Sequence of protein 2:
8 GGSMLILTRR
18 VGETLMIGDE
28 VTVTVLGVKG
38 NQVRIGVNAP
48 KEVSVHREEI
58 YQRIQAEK

Contacts between the two chains:
Residue Y154 in protein 1 contacts residue Y58 in protein 2 (closest heavy-atom distance 4.3 Å).
Residue K152 in protein 1 interacts with residue E64 in protein 2 (closest heavy-atom distance 3.2 Å).
Residue H153 in protein 1 is in contact with residue R60 in protein 2 (closest heavy-atom distance 3.4 Å).
Residue D150 in protein 1 contacts residue I61 in protein 2 (closest heavy-atom distance 3.3 Å).
Residue Y154 in protein 1 contacts residue H53 in protein 2 (closest heavy-atom distance 2.9 Å).
Residue Y154 in protein 1 contacts residue I61 in protein 2 (closest heavy-atom distance 4.2 Å).
Residue H153 in protein 1 is in contact with residue I57 in protein 2 (closest heavy-atom distance 3.6 Å).
Residue H153 in protein 1 interacts with residue I61 in protein 2 (closest heavy-atom distance 4.0 Å).
Residue H153 in protein 1 contacts residue E64 in protein 2 (closest heavy-atom distance 4.2 Å).
Residue Y154 in protein 1 is in contact with residue R54 in protein 2 (closest heavy-atom distance 3.0 Å).
Residue S148 in protein 1 contacts residue E64 in protein 2 (closest heavy-atom distance 2.7 Å).
Residue Y154 in protein 1 is in contact with residue V52 in protein 2 (closest heavy-atom distance 4.5 Å).
Residue S149 in protein 1 contacts residue E64 in protein 2 (closest heavy-atom distance 4.7 Å).
Residue Y154 in protein 1 interacts with residue I57 in protein 2 (closest heavy-atom distance 3.5 Å).
Residue D150 in protein 1 contacts residue E64 in protein 2 (closest heavy-atom distance 4.8 Å).

Sequence of protein 1:
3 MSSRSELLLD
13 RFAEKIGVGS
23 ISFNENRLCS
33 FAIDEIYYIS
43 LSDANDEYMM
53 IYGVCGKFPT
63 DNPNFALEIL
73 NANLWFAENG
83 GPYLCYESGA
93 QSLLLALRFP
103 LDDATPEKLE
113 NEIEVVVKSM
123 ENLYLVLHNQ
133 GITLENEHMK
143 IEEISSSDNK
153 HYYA

This data describes a binding interaction between two proteins.